These two protein chains interact to form a complex.

Sequence of protein 1:
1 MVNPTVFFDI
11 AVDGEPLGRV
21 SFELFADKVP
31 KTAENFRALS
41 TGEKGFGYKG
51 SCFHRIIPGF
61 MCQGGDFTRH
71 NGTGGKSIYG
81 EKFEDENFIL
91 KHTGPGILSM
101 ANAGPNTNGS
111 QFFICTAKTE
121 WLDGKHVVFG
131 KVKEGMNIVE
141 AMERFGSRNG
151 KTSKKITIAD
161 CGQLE

Sequence of protein 2:
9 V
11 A

Residue-level contacts at the interface:
Residue R55 in protein 1 is in contact with residue V9 in protein 2 (closest heavy-atom distance 3.8 Å).